Residue-level contacts at the interface:
Residue K97 in the first protein interacts with residue Y22 in the second protein (closest heavy-atom distance 4.2 Å).
Residue F100 in the first protein is in contact with residue R23 in the second protein (closest heavy-atom distance 3.1 Å).
Residue C98 in the first protein contacts residue Y22 in the second protein (closest heavy-atom distance 2.9 Å).
Residue L96 in the first protein interacts with residue V27 in the second protein (closest heavy-atom distance 4.5 Å).
Residue K97 in the first protein interacts with residue K26 in the second protein (closest heavy-atom distance 3.0 Å).
Residue C98 in the first protein interacts with residue K26 in the second protein (closest heavy-atom distance 5.0 Å).
Residue Y110 in the first protein contacts residue V27 in the second protein (closest heavy-atom distance 4.3 Å).
Residue G99 in the first protein is in contact with residue Y22 in the second protein (closest heavy-atom distance 2.9 Å).
Residue K97 in the first protein interacts with residue V27 in the second protein (closest heavy-atom distance 4.6 Å).
Residue L96 in the first protein contacts residue K26 in the second protein (closest heavy-atom distance 3.5 Å).
Residue G99 in the first protein interacts with residue G24 in the second protein (closest heavy-atom distance 5.0 Å).

Sequence of the second protein:
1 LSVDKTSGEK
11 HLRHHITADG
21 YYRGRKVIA

Sequence of the first protein:
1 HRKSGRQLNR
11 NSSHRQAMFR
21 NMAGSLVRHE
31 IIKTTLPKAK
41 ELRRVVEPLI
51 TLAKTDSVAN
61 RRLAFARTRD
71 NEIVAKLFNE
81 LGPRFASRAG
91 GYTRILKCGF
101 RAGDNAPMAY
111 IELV

The following describes two proteins that form a bound complex.